Sequence of the first protein:
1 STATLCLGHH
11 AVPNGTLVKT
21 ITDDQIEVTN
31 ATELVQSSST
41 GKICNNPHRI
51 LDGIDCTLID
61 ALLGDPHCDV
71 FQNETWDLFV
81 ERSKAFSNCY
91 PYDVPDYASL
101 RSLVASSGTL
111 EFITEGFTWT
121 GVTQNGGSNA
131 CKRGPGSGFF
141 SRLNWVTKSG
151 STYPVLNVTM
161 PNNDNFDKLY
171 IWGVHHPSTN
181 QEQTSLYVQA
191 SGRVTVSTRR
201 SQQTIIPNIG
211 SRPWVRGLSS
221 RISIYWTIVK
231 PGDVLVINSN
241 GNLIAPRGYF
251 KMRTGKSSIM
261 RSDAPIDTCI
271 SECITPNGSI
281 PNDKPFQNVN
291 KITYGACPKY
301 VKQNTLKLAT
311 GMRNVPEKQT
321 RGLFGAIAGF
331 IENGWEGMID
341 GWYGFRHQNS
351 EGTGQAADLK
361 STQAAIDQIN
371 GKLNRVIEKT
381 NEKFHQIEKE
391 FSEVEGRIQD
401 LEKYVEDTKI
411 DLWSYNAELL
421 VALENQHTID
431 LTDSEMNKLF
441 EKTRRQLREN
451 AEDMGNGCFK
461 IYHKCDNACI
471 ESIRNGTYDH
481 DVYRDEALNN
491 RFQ

These two protein chains interact to form a complex.

Contacts between the two chains:
Residue G455 in the first protein interacts with residue R445 in the second protein (closest heavy-atom distance 3.1 Å).
Residue M454 in the first protein is in contact with residue R445 in the second protein (closest heavy-atom distance 3.6 Å).
Residue D407 in the first protein interacts with residue K383 in the second protein (closest heavy-atom distance 3.0 Å).
Residue Y404 in the first protein contacts residue Q386 in the second protein (closest heavy-atom distance 3.6 Å).
Residue I21 in the first protein interacts with residue E424 in the second protein (closest heavy-atom distance 3.7 Å).
Residue G396 in the first protein is in contact with residue S99 in the second protein (closest heavy-atom distance 3.6 Å).
Residue Y462 in the first protein contacts residue R484 in the second protein (closest heavy-atom distance 3.4 Å).
Residue R444 in the first protein interacts with residue R445 in the second protein (closest heavy-atom distance 3.5 Å).
Residue S211 in the first protein is in contact with residue N238 in the second protein (closest heavy-atom distance 3.0 Å).
Residue H176 in the first protein contacts residue Q202 in the second protein (closest heavy-atom distance 3.4 Å).
Residue L401 in the first protein interacts with residue L401 in the second protein (closest heavy-atom distance 3.5 Å).
Residue D93 in the first protein is in contact with residue Q202 in the second protein (closest heavy-atom distance 3.6 Å).
Residue V394 in the first protein is in contact with residue I228 in the second protein (closest heavy-atom distance 3.7 Å).
Residue R397 in the first protein interacts with residue I398 in the second protein (closest heavy-atom distance 3.5 Å).
Residue I21 in the first protein contacts residue K372 in the second protein (closest heavy-atom distance 2.9 Å).
Residue I209 in the first protein contacts residue R193 in the second protein (closest heavy-atom distance 3.5 Å).
Residue T408 in the first protein is in contact with residue K409 in the second protein (closest heavy-atom distance 3.6 Å).
Residue Y404 in the first protein interacts with residue K389 in the second protein (closest heavy-atom distance 3.6 Å).
Residue R212 in the first protein interacts with residue Q202 in the second protein (closest heavy-atom distance 3.0 Å).
Residue E452 in the first protein is in contact with residue R448 in the second protein (closest heavy-atom distance 3.2 Å).
Residue R397 in the first protein is in contact with residue E402 in the second protein (closest heavy-atom distance 3.3 Å).
Residue R491 in the first protein interacts with residue E449 in the second protein (closest heavy-atom distance 3.6 Å).
Residue E452 in the first protein interacts with residue E449 in the second protein (closest heavy-atom distance 2.8 Å).
Residue D400 in the first protein contacts residue H385 in the second protein (closest heavy-atom distance 3.6 Å).
Residue Y404 in the first protein contacts residue E406 in the second protein (closest heavy-atom distance 2.6 Å).
Residue V215 in the first protein interacts with residue R199 in the second protein (closest heavy-atom distance 3.6 Å).
Residue R397 in the first protein is in contact with residue F391 in the second protein (closest heavy-atom distance 3.5 Å).
Residue R212 in the first protein interacts with residue S197 in the second protein (closest heavy-atom distance 3.3 Å).
Residue L412 in the first protein interacts with residue W413 in the second protein (closest heavy-atom distance 3.7 Å).
Residue F492 in the first protein is in contact with residue F492 in the second protein (closest heavy-atom distance 3.6 Å).
Residue N208 in the first protein interacts with residue T204 in the second protein (closest heavy-atom distance 3.6 Å).
Residue Y462 in the first protein is in contact with residue R448 in the second protein (closest heavy-atom distance 3.8 Å).
Residue E418 in the first protein is in contact with residue R375 in the second protein (closest heavy-atom distance 2.8 Å).
Residue D411 in the first protein interacts with residue K383 in the second protein (closest heavy-atom distance 2.9 Å).
Residue P213 in the first protein interacts with residue S197 in the second protein (closest heavy-atom distance 3.3 Å).
Residue D400 in the first protein interacts with residue S102 in the second protein (closest heavy-atom distance 2.9 Å).
Residue T22 in the first protein interacts with residue H427 in the second protein (closest heavy-atom distance 3.6 Å).
Residue P213 in the first protein is in contact with residue T198 in the second protein (closest heavy-atom distance 3.5 Å).
Residue Y415 in the first protein contacts residue N416 in the second protein (closest heavy-atom distance 3.2 Å).
Residue D453 in the first protein is in contact with residue R445 in the second protein (closest heavy-atom distance 3.1 Å).
Residue Q426 in the first protein is in contact with residue H427 in the second protein (closest heavy-atom distance 3.8 Å).
Residue K19 in the first protein interacts with residue R375 in the second protein (closest heavy-atom distance 2.9 Å).
Residue E393 in the first protein contacts residue R200 in the second protein (closest heavy-atom distance 3.0 Å).
Residue Y404 in the first protein contacts residue K409 in the second protein (closest heavy-atom distance 2.9 Å).
Residue F440 in the first protein contacts residue R445 in the second protein (closest heavy-atom distance 3.7 Å).
Residue E393 in the first protein is in contact with residue K230 in the second protein (closest heavy-atom distance 3.5 Å).
Residue Y404 in the first protein interacts with residue I387 in the second protein (closest heavy-atom distance 3.6 Å).
Residue A422 in the first protein is in contact with residue R375 in the second protein (closest heavy-atom distance 3.6 Å).
Residue D24 in the first protein contacts residue G371 in the second protein (closest heavy-atom distance 3.4 Å).
Residue D24 in the first protein contacts residue R375 in the second protein (closest heavy-atom distance 3.3 Å).
Residue R491 in the first protein interacts with residue R484 in the second protein (closest heavy-atom distance 2.8 Å).
Residue R397 in the first protein is in contact with residue E395 in the second protein (closest heavy-atom distance 2.9 Å).
Residue Y415 in the first protein is in contact with residue L420 in the second protein (closest heavy-atom distance 3.5 Å).
Residue D453 in the first protein interacts with residue R448 in the second protein (closest heavy-atom distance 3.5 Å).
Residue R212 in the first protein is in contact with residue T195 in the second protein (closest heavy-atom distance 3.6 Å).
Residue T22 in the first protein contacts residue Q368 in the second protein (closest heavy-atom distance 3.3 Å).
Residue R397 in the first protein interacts with residue S99 in the second protein (closest heavy-atom distance 3.1 Å).
Residue P213 in the first protein is in contact with residue R199 in the second protein (closest heavy-atom distance 3.8 Å).
Residue P213 in the first protein is in contact with residue V236 in the second protein (closest heavy-atom distance 3.5 Å).
Residue S392 in the first protein is in contact with residue K230 in the second protein (closest heavy-atom distance 3.1 Å).

Sequence of the second protein:
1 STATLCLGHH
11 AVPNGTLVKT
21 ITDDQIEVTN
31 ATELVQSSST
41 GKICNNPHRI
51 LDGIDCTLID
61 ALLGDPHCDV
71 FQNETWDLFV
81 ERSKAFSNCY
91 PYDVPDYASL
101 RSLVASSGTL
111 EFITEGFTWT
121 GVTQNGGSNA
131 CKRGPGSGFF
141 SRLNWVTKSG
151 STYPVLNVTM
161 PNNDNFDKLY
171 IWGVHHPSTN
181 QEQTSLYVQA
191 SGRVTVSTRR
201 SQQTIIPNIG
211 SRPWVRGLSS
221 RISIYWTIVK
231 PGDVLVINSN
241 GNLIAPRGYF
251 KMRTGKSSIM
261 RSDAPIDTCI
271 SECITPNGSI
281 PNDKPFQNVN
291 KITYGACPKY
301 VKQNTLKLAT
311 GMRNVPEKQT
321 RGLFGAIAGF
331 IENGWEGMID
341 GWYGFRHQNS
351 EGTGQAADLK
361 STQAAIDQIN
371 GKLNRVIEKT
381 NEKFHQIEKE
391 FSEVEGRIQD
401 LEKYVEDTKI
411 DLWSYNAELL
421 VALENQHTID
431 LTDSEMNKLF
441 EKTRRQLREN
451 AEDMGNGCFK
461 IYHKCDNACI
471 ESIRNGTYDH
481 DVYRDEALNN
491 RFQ